Sequence of the second protein:
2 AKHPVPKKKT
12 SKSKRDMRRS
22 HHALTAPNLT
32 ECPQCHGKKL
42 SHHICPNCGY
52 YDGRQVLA

The following describes two proteins that form a bound complex.

Sequence of the first protein:
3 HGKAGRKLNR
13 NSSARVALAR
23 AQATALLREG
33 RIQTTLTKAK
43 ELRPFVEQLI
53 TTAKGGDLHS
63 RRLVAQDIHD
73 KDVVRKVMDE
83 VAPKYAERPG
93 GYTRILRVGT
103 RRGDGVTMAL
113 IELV

Contacts between the two chains:
Residue R99 in the first protein contacts residue H44 in the second protein (closest heavy-atom distance 4.6 Å).
Residue V100 in the first protein is in contact with residue I45 in the second protein (closest heavy-atom distance 4.9 Å).